Sequence of protein 2:
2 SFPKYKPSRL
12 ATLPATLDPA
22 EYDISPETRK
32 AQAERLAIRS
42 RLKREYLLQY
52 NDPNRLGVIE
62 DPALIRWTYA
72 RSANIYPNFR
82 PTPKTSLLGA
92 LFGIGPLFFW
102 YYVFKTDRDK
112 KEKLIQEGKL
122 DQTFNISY

The following describes two proteins that form a bound complex.

Sequence of protein 1:
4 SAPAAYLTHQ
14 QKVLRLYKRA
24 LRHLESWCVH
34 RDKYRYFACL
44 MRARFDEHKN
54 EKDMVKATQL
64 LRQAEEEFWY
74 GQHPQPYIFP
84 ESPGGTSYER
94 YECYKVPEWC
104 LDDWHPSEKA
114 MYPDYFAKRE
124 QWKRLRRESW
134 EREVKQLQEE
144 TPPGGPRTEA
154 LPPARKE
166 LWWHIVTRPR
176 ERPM

Residue-level contacts at the interface:
Residue A8 in protein 1 contacts residue L37 in protein 2 (closest heavy-atom distance 3.2 Å).
Residue E68 in protein 1 is in contact with residue L18 in protein 2 (closest heavy-atom distance 4.4 Å).
Residue R150 in protein 1 interacts with residue R45 in protein 2 (closest heavy-atom distance 3.3 Å).
Residue Y9 in protein 1 contacts residue Q33 in protein 2 (closest heavy-atom distance 3.6 Å).
Residue L166 in protein 1 interacts with residue R45 in protein 2 (closest heavy-atom distance 4.9 Å).
Residue W167 in protein 1 interacts with residue N52 in protein 2 (closest heavy-atom distance 5.0 Å).
Residue H169 in protein 1 is in contact with residue Y51 in protein 2 (closest heavy-atom distance 3.6 Å).
Residue E68 in protein 1 contacts residue T17 in protein 2 (closest heavy-atom distance 3.2 Å).
Residue R22 in protein 1 is in contact with residue T17 in protein 2 (closest heavy-atom distance 3.4 Å).
Residue R129 in protein 1 interacts with residue P54 in protein 2 (closest heavy-atom distance 3.0 Å).
Residue W72 in protein 1 interacts with residue Y6 in protein 2 (closest heavy-atom distance 3.7 Å).
Residue R130 in protein 1 contacts residue P54 in protein 2 (closest heavy-atom distance 4.7 Å).
Residue H169 in protein 1 interacts with residue L48 in protein 2 (closest heavy-atom distance 3.8 Å).
Residue L140 in protein 1 is in contact with residue R45 in protein 2 (closest heavy-atom distance 5.0 Å).
Residue G148 in protein 1 contacts residue A38 in protein 2 (closest heavy-atom distance 4.8 Å).
Residue R129 in protein 1 is in contact with residue D53 in protein 2 (closest heavy-atom distance 3.0 Å).
Residue G148 in protein 1 is in contact with residue L37 in protein 2 (closest heavy-atom distance 4.9 Å).
Residue W133 in protein 1 contacts residue L48 in protein 2 (closest heavy-atom distance 5.0 Å).
Residue Y9 in protein 1 interacts with residue A34 in protein 2 (closest heavy-atom distance 4.9 Å).
Residue E70 in protein 1 interacts with residue S2 in protein 2 (closest heavy-atom distance 3.8 Å).
Residue W133 in protein 1 contacts residue L49 in protein 2 (closest heavy-atom distance 4.2 Å).
Residue L166 in protein 1 interacts with residue N52 in protein 2 (closest heavy-atom distance 3.9 Å).
Residue T11 in protein 1 is in contact with residue R30 in protein 2 (closest heavy-atom distance 4.2 Å).
Residue T151 in protein 1 interacts with residue R45 in protein 2 (closest heavy-atom distance 3.8 Å).
Residue G148 in protein 1 is in contact with residue S41 in protein 2 (closest heavy-atom distance 3.1 Å).
Residue P149 in protein 1 interacts with residue A38 in protein 2 (closest heavy-atom distance 4.9 Å).
Residue L10 in protein 1 contacts residue R30 in protein 2 (closest heavy-atom distance 2.5 Å).
Residue T144 in protein 1 contacts residue R45 in protein 2 (closest heavy-atom distance 4.3 Å).
Residue G147 in protein 1 interacts with residue R42 in protein 2 (closest heavy-atom distance 3.2 Å).
Residue W133 in protein 1 is in contact with residue P54 in protein 2 (closest heavy-atom distance 4.2 Å).
Residue R150 in protein 1 contacts residue S41 in protein 2 (closest heavy-atom distance 4.8 Å).
Residue Y73 in protein 1 interacts with residue S2 in protein 2 (closest heavy-atom distance 3.5 Å).
Residue W72 in protein 1 is in contact with residue P15 in protein 2 (closest heavy-atom distance 3.4 Å).
Residue L64 in protein 1 is in contact with residue Y23 in protein 2 (closest heavy-atom distance 4.5 Å).
Residue E69 in protein 1 contacts residue L18 in protein 2 (closest heavy-atom distance 3.6 Å).
Residue Y73 in protein 1 is in contact with residue P4 in protein 2 (closest heavy-atom distance 3.4 Å).
Residue W168 in protein 1 is in contact with residue N52 in protein 2 (closest heavy-atom distance 4.5 Å).
Residue Y9 in protein 1 is in contact with residue L37 in protein 2 (closest heavy-atom distance 3.4 Å).
Residue Y9 in protein 1 interacts with residue R30 in protein 2 (closest heavy-atom distance 3.2 Å).
Residue H169 in protein 1 is in contact with residue N52 in protein 2 (closest heavy-atom distance 3.5 Å).
Residue W72 in protein 1 is in contact with residue L18 in protein 2 (closest heavy-atom distance 4.1 Å).
Residue P149 in protein 1 contacts residue S41 in protein 2 (closest heavy-atom distance 3.5 Å).
Residue P149 in protein 1 contacts residue L37 in protein 2 (closest heavy-atom distance 3.9 Å).
Residue R129 in protein 1 interacts with residue N52 in protein 2 (closest heavy-atom distance 3.2 Å).
Residue K15 in protein 1 is in contact with residue Y23 in protein 2 (closest heavy-atom distance 3.2 Å).
Residue W72 in protein 1 contacts residue T17 in protein 2 (closest heavy-atom distance 4.5 Å).
Residue G147 in protein 1 interacts with residue A38 in protein 2 (closest heavy-atom distance 4.4 Å).
Residue E68 in protein 1 is in contact with residue Y23 in protein 2 (closest heavy-atom distance 3.1 Å).
Residue A7 in protein 1 is in contact with residue L37 in protein 2 (closest heavy-atom distance 3.6 Å).
Residue E69 in protein 1 interacts with residue S2 in protein 2 (closest heavy-atom distance 3.8 Å).
Residue K15 in protein 1 contacts residue E22 in protein 2 (closest heavy-atom distance 3.9 Å).
Residue P146 in protein 1 interacts with residue R42 in protein 2 (closest heavy-atom distance 2.2 Å).
Residue W133 in protein 1 contacts residue D53 in protein 2 (closest heavy-atom distance 3.3 Å).
Residue E69 in protein 1 is in contact with residue K5 in protein 2 (closest heavy-atom distance 4.9 Å).
Residue W133 in protein 1 contacts residue N52 in protein 2 (closest heavy-atom distance 3.1 Å).
Residue L166 in protein 1 interacts with residue L48 in protein 2 (closest heavy-atom distance 4.3 Å).
Residue R65 in protein 1 contacts residue Y23 in protein 2 (closest heavy-atom distance 3.6 Å).
Residue E152 in protein 1 interacts with residue R45 in protein 2 (closest heavy-atom distance 3.5 Å).